This data describes a binding interaction between two proteins.

Sequence of chain B:
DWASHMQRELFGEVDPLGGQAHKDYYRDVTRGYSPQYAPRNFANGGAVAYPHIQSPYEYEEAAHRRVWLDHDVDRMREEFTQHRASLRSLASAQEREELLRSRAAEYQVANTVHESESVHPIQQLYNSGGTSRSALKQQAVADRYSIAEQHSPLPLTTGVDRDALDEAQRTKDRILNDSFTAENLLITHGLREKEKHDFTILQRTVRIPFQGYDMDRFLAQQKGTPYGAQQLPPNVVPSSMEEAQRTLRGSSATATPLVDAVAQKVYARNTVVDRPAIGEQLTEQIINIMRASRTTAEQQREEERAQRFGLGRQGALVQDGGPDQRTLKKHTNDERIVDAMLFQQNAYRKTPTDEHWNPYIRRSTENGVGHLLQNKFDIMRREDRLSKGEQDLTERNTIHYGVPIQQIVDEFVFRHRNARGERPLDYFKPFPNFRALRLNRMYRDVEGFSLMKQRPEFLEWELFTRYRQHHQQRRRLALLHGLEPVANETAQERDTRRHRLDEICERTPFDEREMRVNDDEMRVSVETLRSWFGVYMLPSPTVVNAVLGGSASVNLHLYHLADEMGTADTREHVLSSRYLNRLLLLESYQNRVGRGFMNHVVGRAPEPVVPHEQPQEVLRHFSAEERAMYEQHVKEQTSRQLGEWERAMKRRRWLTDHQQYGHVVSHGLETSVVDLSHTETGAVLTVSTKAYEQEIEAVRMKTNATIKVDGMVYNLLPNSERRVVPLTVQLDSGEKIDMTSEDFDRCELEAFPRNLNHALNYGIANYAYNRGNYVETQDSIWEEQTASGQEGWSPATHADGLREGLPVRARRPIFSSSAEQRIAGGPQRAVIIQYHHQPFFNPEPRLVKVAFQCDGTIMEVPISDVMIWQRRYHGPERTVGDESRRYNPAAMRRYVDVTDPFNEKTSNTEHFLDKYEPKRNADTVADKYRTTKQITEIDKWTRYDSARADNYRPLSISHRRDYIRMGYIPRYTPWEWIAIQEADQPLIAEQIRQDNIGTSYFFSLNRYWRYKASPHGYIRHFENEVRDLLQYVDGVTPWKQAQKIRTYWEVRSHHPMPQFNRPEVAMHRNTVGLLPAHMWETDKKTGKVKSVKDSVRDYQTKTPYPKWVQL

Sequence of chain A:
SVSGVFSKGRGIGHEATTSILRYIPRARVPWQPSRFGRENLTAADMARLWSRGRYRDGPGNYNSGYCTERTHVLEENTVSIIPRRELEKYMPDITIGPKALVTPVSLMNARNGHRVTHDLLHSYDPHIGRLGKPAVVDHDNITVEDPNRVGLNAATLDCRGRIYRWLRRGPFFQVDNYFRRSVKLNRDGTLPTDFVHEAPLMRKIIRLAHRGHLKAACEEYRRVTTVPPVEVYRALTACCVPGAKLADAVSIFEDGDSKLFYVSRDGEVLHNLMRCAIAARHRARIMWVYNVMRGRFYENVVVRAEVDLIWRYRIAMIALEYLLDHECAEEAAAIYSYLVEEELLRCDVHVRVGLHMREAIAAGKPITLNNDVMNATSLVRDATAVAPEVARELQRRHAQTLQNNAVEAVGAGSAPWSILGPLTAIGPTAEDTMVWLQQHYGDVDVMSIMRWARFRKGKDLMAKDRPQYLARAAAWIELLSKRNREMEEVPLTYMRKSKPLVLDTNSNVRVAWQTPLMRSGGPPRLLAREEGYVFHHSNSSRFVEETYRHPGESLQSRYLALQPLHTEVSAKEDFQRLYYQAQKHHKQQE

Interface contacts:
Residue R1080 in chain B interacts with residue V176 in chain A (closest heavy-atom distance 3.4 Å).
Residue M668 in chain B contacts residue Y565 in chain A (closest heavy-atom distance 3.4 Å).
Residue D815 in chain B is in contact with residue H556 in chain A (closest heavy-atom distance 3.0 Å).
Residue V1106 in chain B contacts residue I97 in chain A (closest heavy-atom distance 3.2 Å).
Residue R1077 in chain B is in contact with residue D256 in chain A (closest heavy-atom distance 3.3 Å).
Residue Y1102 in chain B interacts with residue V103 in chain A (closest heavy-atom distance 2.4 Å).
Residue N558 in chain B interacts with residue S546 in chain A (closest heavy-atom distance 2.7 Å).
Residue F1072 in chain B contacts residue K246 in chain A (closest heavy-atom distance 3.3 Å).
Residue Y1078 in chain B is in contact with residue F180 in chain A (closest heavy-atom distance 3.3 Å).
Residue Y1081 in chain B interacts with residue K260 in chain A (closest heavy-atom distance 3.2 Å).
Residue Y1078 in chain B is in contact with residue D256 in chain A (closest heavy-atom distance 3.3 Å).
Residue E563 in chain B contacts residue R548 in chain A (closest heavy-atom distance 2.6 Å).
Residue N1066 in chain B contacts residue H283 in chain A (closest heavy-atom distance 3.0 Å).
Residue Q562 in chain B interacts with residue H572 in chain A (closest heavy-atom distance 3.1 Å).
Residue Q1111 in chain B is in contact with residue I95 in chain A (closest heavy-atom distance 3.2 Å).
Residue I1067 in chain B interacts with residue R286 in chain A (closest heavy-atom distance 3.3 Å).
Residue A561 in chain B interacts with residue H572 in chain A (closest heavy-atom distance 3.2 Å).
Residue D815 in chain B is in contact with residue R555 in chain A (closest heavy-atom distance 3.0 Å).
Residue A561 in chain B contacts residue P570 in chain A (closest heavy-atom distance 3.0 Å).
Residue D815 in chain B interacts with residue T553 in chain A (closest heavy-atom distance 3.0 Å).
Residue A557 in chain B contacts residue N514 in chain A (closest heavy-atom distance 2.9 Å).
Residue D1098 in chain B contacts residue R223 in chain A (closest heavy-atom distance 3.1 Å).
Residue S1070 in chain B interacts with residue D249 in chain A (closest heavy-atom distance 3.0 Å).
Residue Q1101 in chain B is in contact with residue R224 in chain A (closest heavy-atom distance 2.7 Å).
Residue Q562 in chain B contacts residue L571 in chain A (closest heavy-atom distance 3.3 Å).
Residue E818 in chain B interacts with residue R531 in chain A (closest heavy-atom distance 2.8 Å).
Residue D1098 in chain B is in contact with residue S107 in chain A (closest heavy-atom distance 2.6 Å).
Residue W1079 in chain B interacts with residue V225 in chain A (closest heavy-atom distance 3.3 Å).
Residue Q1111 in chain B is in contact with residue T96 in chain A (closest heavy-atom distance 2.7 Å).
Residue N1066 in chain B is in contact with residue R286 in chain A (closest heavy-atom distance 3.1 Å).
Residue Q562 in chain B interacts with residue P570 in chain A (closest heavy-atom distance 3.3 Å).
Residue R816 in chain B is in contact with residue L571 in chain A (closest heavy-atom distance 3.3 Å).
Residue N827 in chain B contacts residue L568 in chain A (closest heavy-atom distance 3.1 Å).
Residue W1079 in chain B contacts residue T226 in chain A (closest heavy-atom distance 2.9 Å).
Residue N840 in chain B is in contact with residue L566 in chain A (closest heavy-atom distance 3.3 Å).
Residue K1114 in chain B interacts with residue D94 in chain A (closest heavy-atom distance 2.8 Å).
Residue W724 in chain B is in contact with residue G528 in chain A (closest heavy-atom distance 3.1 Å).
Residue N840 in chain B contacts residue A567 in chain A (closest heavy-atom distance 2.6 Å).
Residue R1080 in chain B is in contact with residue D177 in chain A (closest heavy-atom distance 2.5 Å).
Residue L830 in chain B interacts with residue Y565 in chain A (closest heavy-atom distance 3.0 Å).
Residue F1072 in chain B interacts with residue D249 in chain A (closest heavy-atom distance 3.1 Å).
Residue T560 in chain B contacts residue R548 in chain A (closest heavy-atom distance 3.1 Å).
Residue R723 in chain B contacts residue Y554 in chain A (closest heavy-atom distance 2.6 Å).
Residue C817 in chain B interacts with residue T553 in chain A (closest heavy-atom distance 3.0 Å).
Residue Q1111 in chain B contacts residue D94 in chain A (closest heavy-atom distance 2.9 Å).
Residue A857 in chain B is in contact with residue N514 in chain A (closest heavy-atom distance 3.1 Å).
Residue Y1102 in chain B interacts with residue K100 in chain A (closest heavy-atom distance 2.6 Å).
Residue F1073 in chain B contacts residue C219 in chain A (closest heavy-atom distance 3.4 Å).
Residue R721 in chain B is in contact with residue Y554 in chain A (closest heavy-atom distance 2.9 Å).
Residue A557 in chain B interacts with residue N512 in chain A (closest heavy-atom distance 2.5 Å).
Residue Y1071 in chain B is in contact with residue D249 in chain A (closest heavy-atom distance 3.2 Å).
Residue N558 in chain B contacts residue R548 in chain A (closest heavy-atom distance 2.8 Å).
Residue Y1078 in chain B is in contact with residue T226 in chain A (closest heavy-atom distance 2.9 Å).
Residue D815 in chain B is in contact with residue L571 in chain A (closest heavy-atom distance 3.1 Å).
Residue D1098 in chain B interacts with residue R224 in chain A (closest heavy-atom distance 2.9 Å).
Residue R816 in chain B interacts with residue T573 in chain A (closest heavy-atom distance 3.3 Å).
Residue E559 in chain B is in contact with residue N512 in chain A (closest heavy-atom distance 2.8 Å).
Residue S1070 in chain B interacts with residue S252 in chain A (closest heavy-atom distance 3.2 Å).
Residue R564 in chain B contacts residue T511 in chain A (closest heavy-atom distance 3.3 Å).
Residue K1082 in chain B is in contact with residue S107 in chain A (closest heavy-atom distance 3.0 Å).